Interface contacts:
Residue G647 in protein 1 is in contact with residue G78 in protein 2 (closest heavy-atom distance 3.7 Å).
Residue G647 in protein 1 contacts residue Q82 in protein 2 (closest heavy-atom distance 4.7 Å).
Residue L499 in protein 1 is in contact with residue M100 in protein 2 (closest heavy-atom distance 4.0 Å).
Residue I498 in protein 1 interacts with residue M100 in protein 2 (closest heavy-atom distance 3.5 Å).
Residue I498 in protein 1 interacts with residue F97 in protein 2 (closest heavy-atom distance 4.0 Å).
Residue H651 in protein 1 interacts with residue I92 in protein 2 (closest heavy-atom distance 3.8 Å).
Residue L718 in protein 1 interacts with residue T93 in protein 2 (closest heavy-atom distance 3.8 Å).
Residue P652 in protein 1 interacts with residue I96 in protein 2 (closest heavy-atom distance 4.0 Å).
Residue F495 in protein 1 is in contact with residue M100 in protein 2 (closest heavy-atom distance 3.8 Å).
Residue V649 in protein 1 interacts with residue Q82 in protein 2 (closest heavy-atom distance 4.7 Å).
Residue S643 in protein 1 contacts residue E79 in protein 2 (closest heavy-atom distance 2.8 Å).
Residue G654 in protein 1 is in contact with residue H85 in protein 2 (closest heavy-atom distance 2.8 Å).
Residue L655 in protein 1 is in contact with residue L83 in protein 2 (closest heavy-atom distance 2.6 Å).
Residue E658 in protein 1 is in contact with residue L83 in protein 2 (closest heavy-atom distance 3.3 Å).
Residue L653 in protein 1 contacts residue I92 in protein 2 (closest heavy-atom distance 4.0 Å).
Residue L655 in protein 1 contacts residue V81 in protein 2 (closest heavy-atom distance 4.4 Å).
Residue S657 in protein 1 interacts with residue L83 in protein 2 (closest heavy-atom distance 4.1 Å).
Residue V640 in protein 1 interacts with residue E79 in protein 2 (closest heavy-atom distance 4.5 Å).
Residue H651 in protein 1 contacts residue Q82 in protein 2 (closest heavy-atom distance 4.6 Å).
Residue P652 in protein 1 contacts residue I92 in protein 2 (closest heavy-atom distance 3.6 Å).
Residue E658 in protein 1 interacts with residue H85 in protein 2 (closest heavy-atom distance 3.1 Å).
Residue L653 in protein 1 interacts with residue F87 in protein 2 (closest heavy-atom distance 4.0 Å).
Residue L499 in protein 1 contacts residue I104 in protein 2 (closest heavy-atom distance 3.3 Å).
Residue F379 in protein 1 contacts residue L108 in protein 2 (closest heavy-atom distance 4.1 Å).
Residue L378 in protein 1 is in contact with residue S111 in protein 2 (closest heavy-atom distance 4.2 Å).
Residue L655 in protein 1 contacts residue Q82 in protein 2 (closest heavy-atom distance 3.4 Å).
Residue L653 in protein 1 interacts with residue H85 in protein 2 (closest heavy-atom distance 3.3 Å).
Residue R656 in protein 1 interacts with residue V81 in protein 2 (closest heavy-atom distance 2.9 Å).
Residue R646 in protein 1 contacts residue E79 in protein 2 (closest heavy-atom distance 2.9 Å).
Residue A506 in protein 1 contacts residue L108 in protein 2 (closest heavy-atom distance 4.0 Å).
Residue G647 in protein 1 is in contact with residue E79 in protein 2 (closest heavy-atom distance 3.2 Å).
Residue R656 in protein 1 is in contact with residue L83 in protein 2 (closest heavy-atom distance 3.0 Å).
Residue F495 in protein 1 interacts with residue I96 in protein 2 (closest heavy-atom distance 3.6 Å).
Residue F507 in protein 1 contacts residue S111 in protein 2 (closest heavy-atom distance 3.6 Å).
Residue F507 in protein 1 interacts with residue I107 in protein 2 (closest heavy-atom distance 4.2 Å).
Residue L718 in protein 1 interacts with residue F97 in protein 2 (closest heavy-atom distance 4.5 Å).
Residue G654 in protein 1 is in contact with residue L83 in protein 2 (closest heavy-atom distance 4.6 Å).
Residue S643 in protein 1 is in contact with residue R80 in protein 2 (closest heavy-atom distance 4.3 Å).
Residue L499 in protein 1 is in contact with residue V103 in protein 2 (closest heavy-atom distance 4.5 Å).
Residue A645 in protein 1 interacts with residue E79 in protein 2 (closest heavy-atom distance 4.7 Å).
Residue F495 in protein 1 contacts residue F97 in protein 2 (closest heavy-atom distance 4.2 Å).
Residue H651 in protein 1 is in contact with residue F87 in protein 2 (closest heavy-atom distance 2.9 Å).
Residue F495 in protein 1 contacts residue T93 in protein 2 (closest heavy-atom distance 3.8 Å).
Residue R656 in protein 1 contacts residue E79 in protein 2 (closest heavy-atom distance 3.8 Å).
Residue H651 in protein 1 interacts with residue E89 in protein 2 (closest heavy-atom distance 3.5 Å).
Residue R646 in protein 1 contacts residue G78 in protein 2 (closest heavy-atom distance 4.8 Å).
Residue H651 in protein 1 is in contact with residue S88 in protein 2 (closest heavy-atom distance 3.7 Å).
Residue S644 in protein 1 interacts with residue R80 in protein 2 (closest heavy-atom distance 3.8 Å).
Residue I650 in protein 1 contacts residue E89 in protein 2 (closest heavy-atom distance 4.6 Å).
Residue H651 in protein 1 contacts residue H85 in protein 2 (closest heavy-atom distance 3.5 Å).
Residue F507 in protein 1 contacts residue L108 in protein 2 (closest heavy-atom distance 4.2 Å).
Residue L503 in protein 1 interacts with residue I107 in protein 2 (closest heavy-atom distance 4.1 Å).
Residue V649 in protein 1 is in contact with residue E89 in protein 2 (closest heavy-atom distance 3.9 Å).
Residue L378 in protein 1 interacts with residue L108 in protein 2 (closest heavy-atom distance 3.9 Å).
Residue L503 in protein 1 interacts with residue I104 in protein 2 (closest heavy-atom distance 4.4 Å).
Residue R656 in protein 1 interacts with residue R80 in protein 2 (closest heavy-atom distance 3.2 Å).
Residue W492 in protein 1 is in contact with residue I96 in protein 2 (closest heavy-atom distance 3.5 Å).
Residue L655 in protein 1 interacts with residue H85 in protein 2 (closest heavy-atom distance 4.7 Å).
Residue S644 in protein 1 contacts residue E79 in protein 2 (closest heavy-atom distance 4.2 Å).
Residue V502 in protein 1 contacts residue I104 in protein 2 (closest heavy-atom distance 3.6 Å).

These two protein chains interact to form a complex.

Sequence of protein 1:
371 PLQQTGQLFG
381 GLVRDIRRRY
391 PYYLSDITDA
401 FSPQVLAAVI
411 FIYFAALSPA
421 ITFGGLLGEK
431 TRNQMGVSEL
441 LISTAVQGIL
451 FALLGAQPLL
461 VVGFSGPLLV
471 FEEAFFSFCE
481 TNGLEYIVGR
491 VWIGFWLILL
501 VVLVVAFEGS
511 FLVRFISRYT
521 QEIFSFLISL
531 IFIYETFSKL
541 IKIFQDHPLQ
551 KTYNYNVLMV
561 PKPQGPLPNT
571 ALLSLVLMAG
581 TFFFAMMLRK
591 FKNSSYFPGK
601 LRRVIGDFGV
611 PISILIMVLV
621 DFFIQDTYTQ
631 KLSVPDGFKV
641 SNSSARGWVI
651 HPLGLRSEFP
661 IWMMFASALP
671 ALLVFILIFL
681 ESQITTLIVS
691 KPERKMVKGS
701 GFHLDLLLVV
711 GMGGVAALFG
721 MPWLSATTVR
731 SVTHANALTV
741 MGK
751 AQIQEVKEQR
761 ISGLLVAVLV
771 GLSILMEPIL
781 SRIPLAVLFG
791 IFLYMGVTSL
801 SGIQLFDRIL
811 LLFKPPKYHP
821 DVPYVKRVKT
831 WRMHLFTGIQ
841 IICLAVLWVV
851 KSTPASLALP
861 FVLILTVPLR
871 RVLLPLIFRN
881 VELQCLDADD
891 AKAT

Sequence of protein 2:
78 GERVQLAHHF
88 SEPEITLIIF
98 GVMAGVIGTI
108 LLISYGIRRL